Sequence of the second protein:
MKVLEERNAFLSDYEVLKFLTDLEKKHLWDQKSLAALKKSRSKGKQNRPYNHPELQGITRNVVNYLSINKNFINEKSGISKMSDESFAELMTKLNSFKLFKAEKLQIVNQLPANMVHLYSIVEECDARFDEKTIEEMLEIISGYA

These two protein chains interact to form a complex.

Interface contacts:
Residue E140 in the second protein interacts with residue Y108 in the first protein (closest heavy-atom distance 3.3 Å).
Residue R7 in the second protein is in contact with residue G104 in the first protein (closest heavy-atom distance 4.5 Å).
Residue E140 in the second protein contacts residue Y112 in the first protein (closest heavy-atom distance 3.5 Å).
Residue F116 in the second protein interacts with residue Y108 in the first protein (closest heavy-atom distance 3.5 Å).
Residue K117 in the second protein is in contact with residue R107 in the first protein (closest heavy-atom distance 3.6 Å).
Residue K117 in the second protein interacts with residue Y108 in the first protein (closest heavy-atom distance 3.5 Å).
Residue R7 in the second protein is in contact with residue I105 in the first protein (closest heavy-atom distance 4.6 Å).
Residue R144 in the second protein interacts with residue Y108 in the first protein (closest heavy-atom distance 3.1 Å).
Residue A118 in the second protein contacts residue E106 in the first protein (closest heavy-atom distance 4.0 Å).
Residue F116 in the second protein is in contact with residue K111 in the first protein (closest heavy-atom distance 5.0 Å).
Residue F116 in the second protein contacts residue R107 in the first protein (closest heavy-atom distance 4.8 Å).
Residue E119 in the second protein is in contact with residue I105 in the first protein (closest heavy-atom distance 4.3 Å).
Residue K117 in the second protein contacts residue E106 in the first protein (closest heavy-atom distance 3.8 Å).
Residue E119 in the second protein is in contact with residue R107 in the first protein (closest heavy-atom distance 3.6 Å).
Residue R7 in the second protein is in contact with residue D103 in the first protein (closest heavy-atom distance 4.4 Å).
Residue L115 in the second protein is in contact with residue Y108 in the first protein (closest heavy-atom distance 3.4 Å).
Residue F10 in the second protein interacts with residue I105 in the first protein (closest heavy-atom distance 4.6 Å).
Residue F116 in the second protein is in contact with residue E106 in the first protein (closest heavy-atom distance 4.7 Å).

Sequence of the first protein:
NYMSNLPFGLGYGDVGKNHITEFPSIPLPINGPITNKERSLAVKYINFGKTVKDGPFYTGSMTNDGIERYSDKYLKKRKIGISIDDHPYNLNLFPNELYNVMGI